The following describes two proteins that form a bound complex.

Sequence of protein 2:
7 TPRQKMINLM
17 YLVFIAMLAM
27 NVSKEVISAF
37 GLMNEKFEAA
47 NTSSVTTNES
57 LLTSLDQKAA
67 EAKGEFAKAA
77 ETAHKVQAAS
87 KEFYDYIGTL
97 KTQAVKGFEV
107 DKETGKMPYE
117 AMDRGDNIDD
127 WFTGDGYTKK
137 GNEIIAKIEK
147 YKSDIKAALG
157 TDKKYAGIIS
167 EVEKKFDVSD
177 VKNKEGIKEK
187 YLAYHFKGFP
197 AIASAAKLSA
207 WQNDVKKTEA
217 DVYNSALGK

Interface contacts:
Residue M39 in protein 2 is in contact with residue A202 in protein 1 (closest heavy-atom distance 3.8 Å).
Residue A202 in protein 2 interacts with residue M39 in protein 1 (closest heavy-atom distance 3.8 Å).
Residue K42 in protein 2 interacts with residue D210 in protein 1 (closest heavy-atom distance 2.9 Å).
Residue L24 in protein 2 contacts residue M23 in protein 1 (closest heavy-atom distance 3.8 Å).
Residue K193 in protein 2 is in contact with residue E31 in protein 1 (closest heavy-atom distance 3.4 Å).
Residue L38 in protein 2 interacts with residue H191 in protein 1 (closest heavy-atom distance 3.5 Å).
Residue V32 in protein 2 interacts with residue V28 in protein 1 (closest heavy-atom distance 4.2 Å).
Residue A35 in protein 2 is in contact with residue K203 in protein 1 (closest heavy-atom distance 3.7 Å).
Residue M39 in protein 2 contacts residue F36 in protein 1 (closest heavy-atom distance 4.3 Å).
Residue S29 in protein 2 interacts with residue K180 in protein 1 (closest heavy-atom distance 3.4 Å).
Residue M39 in protein 2 contacts residue F43 in protein 1 (closest heavy-atom distance 3.7 Å).
Residue V32 in protein 2 contacts residue F36 in protein 1 (closest heavy-atom distance 3.8 Å).
Residue K213 in protein 2 is in contact with residue S49 in protein 1 (closest heavy-atom distance 4.3 Å).
Residue F43 in protein 2 contacts residue M39 in protein 1 (closest heavy-atom distance 3.7 Å).
Residue H191 in protein 2 is in contact with residue L38 in protein 1 (closest heavy-atom distance 3.5 Å).
Residue E31 in protein 2 contacts residue K203 in protein 1 (closest heavy-atom distance 4.2 Å).
Residue K203 in protein 2 is in contact with residue L38 in protein 1 (closest heavy-atom distance 3.4 Å).
Residue F36 in protein 2 is in contact with residue F36 in protein 1 (closest heavy-atom distance 4.1 Å).
Residue E31 in protein 2 contacts residue Y190 in protein 1 (closest heavy-atom distance 2.5 Å).
Residue I21 in protein 2 contacts residue F20 in protein 1 (closest heavy-atom distance 3.5 Å).
Residue P196 in protein 2 contacts residue V32 in protein 1 (closest heavy-atom distance 3.7 Å).
Residue V32 in protein 2 contacts residue F195 in protein 1 (closest heavy-atom distance 3.2 Å).
Residue E116 in protein 2 interacts with residue K180 in protein 1 (closest heavy-atom distance 3.3 Å).
Residue F20 in protein 2 contacts residue Y17 in protein 1 (closest heavy-atom distance 3.5 Å).
Residue F36 in protein 2 interacts with residue A35 in protein 1 (closest heavy-atom distance 4.0 Å).
Residue Q10 in protein 2 contacts residue N14 in protein 1 (closest heavy-atom distance 3.4 Å).
Residue E31 in protein 2 is in contact with residue F195 in protein 1 (closest heavy-atom distance 4.1 Å).
Residue D210 in protein 2 interacts with residue K42 in protein 1 (closest heavy-atom distance 3.5 Å).
Residue F43 in protein 2 is in contact with residue F43 in protein 1 (closest heavy-atom distance 3.9 Å).
Residue Y17 in protein 2 interacts with residue I13 in protein 1 (closest heavy-atom distance 4.1 Å).
Residue K180 in protein 2 interacts with residue E116 in protein 1 (closest heavy-atom distance 4.1 Å).
Residue K180 in protein 2 contacts residue K30 in protein 1 (closest heavy-atom distance 3.2 Å).
Residue N14 in protein 2 is in contact with residue I13 in protein 1 (closest heavy-atom distance 4.1 Å).
Residue F195 in protein 2 contacts residue E31 in protein 1 (closest heavy-atom distance 3.6 Å).
Residue F36 in protein 2 interacts with residue M39 in protein 1 (closest heavy-atom distance 3.5 Å).
Residue L24 in protein 2 contacts residue F20 in protein 1 (closest heavy-atom distance 3.6 Å).
Residue N27 in protein 2 interacts with residue N27 in protein 1 (closest heavy-atom distance 2.9 Å).
Residue F36 in protein 2 interacts with residue V32 in protein 1 (closest heavy-atom distance 3.5 Å).
Residue Q10 in protein 2 is in contact with residue Q10 in protein 1 (closest heavy-atom distance 1.7 Å).
Residue R9 in protein 2 contacts residue Y17 in protein 1 (closest heavy-atom distance 3.7 Å).
Residue M12 in protein 2 is in contact with residue Y17 in protein 1 (closest heavy-atom distance 3.3 Å).
Residue F20 in protein 2 contacts residue L24 in protein 1 (closest heavy-atom distance 3.8 Å).
Residue F20 in protein 2 contacts residue F20 in protein 1 (closest heavy-atom distance 4.3 Å).
Residue S34 in protein 2 is in contact with residue Y190 in protein 1 (closest heavy-atom distance 4.2 Å).
Residue I13 in protein 2 is in contact with residue Y17 in protein 1 (closest heavy-atom distance 3.4 Å).
Residue V32 in protein 2 contacts residue P196 in protein 1 (closest heavy-atom distance 4.3 Å).
Residue V28 in protein 2 interacts with residue K180 in protein 1 (closest heavy-atom distance 3.8 Å).
Residue F20 in protein 2 interacts with residue I21 in protein 1 (closest heavy-atom distance 3.7 Å).
Residue M26 in protein 2 interacts with residue K193 in protein 1 (closest heavy-atom distance 4.1 Å).
Residue M16 in protein 2 contacts residue Y17 in protein 1 (closest heavy-atom distance 3.9 Å).
Residue N14 in protein 2 contacts residue Q10 in protein 1 (closest heavy-atom distance 3.0 Å).
Residue Y17 in protein 2 interacts with residue Y17 in protein 1 (closest heavy-atom distance 4.3 Å).
Residue I13 in protein 2 interacts with residue N14 in protein 1 (closest heavy-atom distance 3.3 Å).
Residue G194 in protein 2 contacts residue E31 in protein 1 (closest heavy-atom distance 3.0 Å).
Residue F195 in protein 2 interacts with residue A35 in protein 1 (closest heavy-atom distance 3.6 Å).
Residue Y17 in protein 2 is in contact with residue M16 in protein 1 (closest heavy-atom distance 3.6 Å).
Residue A35 in protein 2 is in contact with residue F36 in protein 1 (closest heavy-atom distance 4.1 Å).
Residue K30 in protein 2 interacts with residue K193 in protein 1 (closest heavy-atom distance 3.5 Å).
Residue K30 in protein 2 interacts with residue Y190 in protein 1 (closest heavy-atom distance 3.5 Å).
Residue K30 in protein 2 interacts with residue G194 in protein 1 (closest heavy-atom distance 2.6 Å).

Sequence of protein 1:
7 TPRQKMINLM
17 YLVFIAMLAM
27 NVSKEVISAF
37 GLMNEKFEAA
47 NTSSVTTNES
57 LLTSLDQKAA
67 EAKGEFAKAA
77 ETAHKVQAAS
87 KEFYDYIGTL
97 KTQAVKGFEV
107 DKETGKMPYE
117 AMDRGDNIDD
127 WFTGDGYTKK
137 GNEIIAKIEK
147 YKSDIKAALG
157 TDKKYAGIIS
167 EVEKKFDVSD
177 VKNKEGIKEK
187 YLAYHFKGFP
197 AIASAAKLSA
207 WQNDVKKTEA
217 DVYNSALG